These two protein chains interact to form a complex.

Residue-level contacts at the interface:
Residue H186 in chain B interacts with residue F91 in chain A (closest heavy-atom distance 4.3 Å).
Residue S189 in chain B is in contact with residue L94 in chain A (closest heavy-atom distance 3.7 Å).
Residue F193 in chain B contacts residue L90 in chain A (closest heavy-atom distance 3.3 Å).
Residue F193 in chain B is in contact with residue L94 in chain A (closest heavy-atom distance 3.7 Å).
Residue L196 in chain B interacts with residue L94 in chain A (closest heavy-atom distance 3.7 Å).
Residue S189 in chain B contacts residue F91 in chain A (closest heavy-atom distance 3.3 Å).
Residue F227 in chain B contacts residue L80 in chain A (closest heavy-atom distance 4.5 Å).
Residue F193 in chain B is in contact with residue F91 in chain A (closest heavy-atom distance 3.8 Å).
Residue S192 in chain B is in contact with residue L94 in chain A (closest heavy-atom distance 4.2 Å).

Sequence of chain B:
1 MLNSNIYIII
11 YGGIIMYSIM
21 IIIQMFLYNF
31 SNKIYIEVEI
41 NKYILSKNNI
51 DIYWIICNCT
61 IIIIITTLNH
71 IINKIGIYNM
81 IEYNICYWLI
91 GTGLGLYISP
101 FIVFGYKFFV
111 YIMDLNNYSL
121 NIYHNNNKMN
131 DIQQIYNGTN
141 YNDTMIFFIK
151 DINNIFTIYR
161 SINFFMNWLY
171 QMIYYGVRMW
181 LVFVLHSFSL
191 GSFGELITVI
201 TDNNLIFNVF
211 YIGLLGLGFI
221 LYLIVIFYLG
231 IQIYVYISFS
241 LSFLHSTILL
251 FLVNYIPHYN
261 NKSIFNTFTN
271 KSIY

Sequence of chain A:
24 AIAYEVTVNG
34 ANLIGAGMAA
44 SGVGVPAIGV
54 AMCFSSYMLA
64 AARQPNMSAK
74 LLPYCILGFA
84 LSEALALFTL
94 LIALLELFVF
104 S